This data describes a binding interaction between two proteins.

Interface contacts:
Residue K147 in the second protein contacts residue H8 in the first protein (closest heavy-atom distance 4.5 Å).
Residue R66 in the second protein interacts with residue E4 in the first protein (closest heavy-atom distance 3.0 Å).
Residue F10 in the second protein is in contact with residue M2 in the first protein (closest heavy-atom distance 4.0 Å).
Residue T143 in the second protein is in contact with residue C9 in the first protein (closest heavy-atom distance 5.0 Å).
Residue L157 in the second protein is in contact with residue T3 in the first protein (closest heavy-atom distance 3.9 Å).
Residue W148 in the second protein is in contact with residue H8 in the first protein (closest heavy-atom distance 2.9 Å).
Residue E64 in the second protein interacts with residue M2 in the first protein (closest heavy-atom distance 3.0 Å).
Residue Y172 in the second protein is in contact with residue H1 in the first protein (closest heavy-atom distance 2.5 Å).
Residue E64 in the second protein is in contact with residue H1 in the first protein (closest heavy-atom distance 3.2 Å).
Residue Y160 in the second protein contacts residue H1 in the first protein (closest heavy-atom distance 2.7 Å).
Residue Y160 in the second protein interacts with residue T3 in the first protein (closest heavy-atom distance 3.5 Å).
Residue Y100 in the second protein contacts residue T3 in the first protein (closest heavy-atom distance 3.3 Å).
Residue W148 in the second protein interacts with residue C9 in the first protein (closest heavy-atom distance 3.9 Å).
Residue R98 in the second protein interacts with residue R7 in the first protein (closest heavy-atom distance 4.7 Å).
Residue Y117 in the second protein is in contact with residue C9 in the first protein (closest heavy-atom distance 4.3 Å).
Residue V68 in the second protein contacts residue M2 in the first protein (closest heavy-atom distance 3.3 Å).
Residue T74 in the second protein is in contact with residue H8 in the first protein (closest heavy-atom distance 3.6 Å).
Residue A151 in the second protein contacts residue R7 in the first protein (closest heavy-atom distance 3.8 Å).
Residue K67 in the second protein is in contact with residue T3 in the first protein (closest heavy-atom distance 3.1 Å).
Residue Y124 in the second protein is in contact with residue C9 in the first protein (closest heavy-atom distance 4.3 Å).
Residue Y8 in the second protein interacts with residue H1 in the first protein (closest heavy-atom distance 3.2 Å).
Residue F34 in the second protein contacts residue H1 in the first protein (closest heavy-atom distance 4.8 Å).
Residue H71 in the second protein interacts with residue V6 in the first protein (closest heavy-atom distance 3.3 Å).
Residue Q156 in the second protein is in contact with residue R7 in the first protein (closest heavy-atom distance 4.7 Å).
Residue D78 in the second protein contacts residue R7 in the first protein (closest heavy-atom distance 4.6 Å).
Residue V153 in the second protein interacts with residue R7 in the first protein (closest heavy-atom distance 3.8 Å).
Residue Y85 in the second protein contacts residue C9 in the first protein (closest heavy-atom distance 3.0 Å).
Residue V153 in the second protein contacts residue V5 in the first protein (closest heavy-atom distance 3.8 Å).
Residue K67 in the second protein is in contact with residue M2 in the first protein (closest heavy-atom distance 2.5 Å).
Residue W148 in the second protein contacts residue R7 in the first protein (closest heavy-atom distance 3.8 Å).
Residue D78 in the second protein is in contact with residue C9 in the first protein (closest heavy-atom distance 3.0 Å).
Residue T81 in the second protein contacts residue C9 in the first protein (closest heavy-atom distance 4.3 Å).
Residue Y60 in the second protein contacts residue H1 in the first protein (closest heavy-atom distance 4.0 Å).
Residue H71 in the second protein interacts with residue M2 in the first protein (closest heavy-atom distance 4.4 Å).
Residue Y8 in the second protein interacts with residue M2 in the first protein (closest heavy-atom distance 3.2 Å).
Residue T164 in the second protein is in contact with residue H1 in the first protein (closest heavy-atom distance 3.5 Å).
Residue T144 in the second protein contacts residue C9 in the first protein (closest heavy-atom distance 3.1 Å).
Residue A70 in the second protein contacts residue V6 in the first protein (closest heavy-atom distance 4.1 Å).
Residue L82 in the second protein interacts with residue C9 in the first protein (closest heavy-atom distance 4.1 Å).
Residue H115 in the second protein contacts residue V5 in the first protein (closest heavy-atom distance 4.9 Å).
Residue T74 in the second protein is in contact with residue R7 in the first protein (closest heavy-atom distance 3.8 Å).
Residue T74 in the second protein interacts with residue V6 in the first protein (closest heavy-atom distance 3.1 Å).
Residue V77 in the second protein interacts with residue H8 in the first protein (closest heavy-atom distance 3.7 Å).
Residue Y160 in the second protein contacts residue M2 in the first protein (closest heavy-atom distance 3.5 Å).
Residue M6 in the second protein is in contact with residue H1 in the first protein (closest heavy-atom distance 3.6 Å).
Residue L157 in the second protein contacts residue V5 in the first protein (closest heavy-atom distance 3.5 Å).
Residue M46 in the second protein contacts residue M2 in the first protein (closest heavy-atom distance 4.3 Å).
Residue W168 in the second protein contacts residue H1 in the first protein (closest heavy-atom distance 3.3 Å).
Residue Q156 in the second protein contacts residue V5 in the first protein (closest heavy-atom distance 3.5 Å).
Residue K67 in the second protein interacts with residue H1 in the first protein (closest heavy-atom distance 3.7 Å).
Residue K67 in the second protein contacts residue E4 in the first protein (closest heavy-atom distance 3.5 Å).
Residue Y100 in the second protein contacts residue M2 in the first protein (closest heavy-atom distance 3.6 Å).
Residue Y160 in the second protein contacts residue E4 in the first protein (closest heavy-atom distance 5.0 Å).
Residue H71 in the second protein contacts residue T3 in the first protein (closest heavy-atom distance 3.9 Å).
Residue D78 in the second protein interacts with residue H8 in the first protein (closest heavy-atom distance 3.7 Å).
Residue K147 in the second protein interacts with residue C9 in the first protein (closest heavy-atom distance 2.8 Å).

Sequence of the second protein:
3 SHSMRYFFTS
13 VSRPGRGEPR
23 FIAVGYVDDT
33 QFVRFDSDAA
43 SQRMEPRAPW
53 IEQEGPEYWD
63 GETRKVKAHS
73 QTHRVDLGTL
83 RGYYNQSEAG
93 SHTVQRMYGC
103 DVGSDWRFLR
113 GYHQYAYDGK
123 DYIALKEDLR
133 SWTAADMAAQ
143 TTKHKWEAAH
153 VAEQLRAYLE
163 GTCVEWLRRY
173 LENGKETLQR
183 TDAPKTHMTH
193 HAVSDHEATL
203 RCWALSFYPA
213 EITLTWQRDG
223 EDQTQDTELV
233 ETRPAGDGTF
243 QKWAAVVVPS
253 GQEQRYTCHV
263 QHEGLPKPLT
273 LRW

Sequence of the first protein:
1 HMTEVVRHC